These two protein chains interact to form a complex.

Sequence of chain A:
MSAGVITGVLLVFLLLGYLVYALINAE

Sequence of chain B:
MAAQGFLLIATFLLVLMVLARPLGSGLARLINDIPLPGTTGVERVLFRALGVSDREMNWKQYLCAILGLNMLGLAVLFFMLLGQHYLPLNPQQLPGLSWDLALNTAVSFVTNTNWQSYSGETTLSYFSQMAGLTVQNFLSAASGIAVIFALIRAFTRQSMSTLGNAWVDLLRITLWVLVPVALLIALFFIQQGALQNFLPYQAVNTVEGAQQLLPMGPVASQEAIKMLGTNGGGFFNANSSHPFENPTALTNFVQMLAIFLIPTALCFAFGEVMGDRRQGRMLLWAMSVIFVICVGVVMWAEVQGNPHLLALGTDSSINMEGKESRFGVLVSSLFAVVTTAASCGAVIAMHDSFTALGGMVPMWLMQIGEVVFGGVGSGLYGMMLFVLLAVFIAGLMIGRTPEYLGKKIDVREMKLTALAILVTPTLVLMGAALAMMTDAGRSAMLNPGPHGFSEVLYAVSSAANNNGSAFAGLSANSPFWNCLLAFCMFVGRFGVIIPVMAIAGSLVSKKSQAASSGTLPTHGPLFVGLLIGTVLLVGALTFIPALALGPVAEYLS

Residue-level contacts at the interface:
Residue K415 in chain B interacts with residue A26 in chain A (closest heavy-atom distance 4.2 Å).
Residue L419 in chain B contacts residue L23 in chain A (closest heavy-atom distance 3.8 Å).
Residue K415 in chain B contacts residue N25 in chain A (closest heavy-atom distance 3.8 Å).
Residue L422 in chain B interacts with residue L23 in chain A (closest heavy-atom distance 3.8 Å).
Residue K415 in chain B contacts residue I24 in chain A (closest heavy-atom distance 2.8 Å).
Residue M437 in chain B interacts with residue V9 in chain A (closest heavy-atom distance 4.3 Å).
Residue K415 in chain B contacts residue L23 in chain A (closest heavy-atom distance 3.4 Å).
Residue M430 in chain B is in contact with residue F13 in chain A (closest heavy-atom distance 4.1 Å).
Residue A418 in chain B is in contact with residue L23 in chain A (closest heavy-atom distance 4.3 Å).
Residue M437 in chain B interacts with residue M1 in chain A (closest heavy-atom distance 4.0 Å).
Residue M430 in chain B contacts residue L16 in chain A (closest heavy-atom distance 4.3 Å).
Residue T426 in chain B contacts residue L16 in chain A (closest heavy-atom distance 5.0 Å).
Residue M437 in chain B interacts with residue V5 in chain A (closest heavy-atom distance 4.9 Å).